Sequence of protein 2:
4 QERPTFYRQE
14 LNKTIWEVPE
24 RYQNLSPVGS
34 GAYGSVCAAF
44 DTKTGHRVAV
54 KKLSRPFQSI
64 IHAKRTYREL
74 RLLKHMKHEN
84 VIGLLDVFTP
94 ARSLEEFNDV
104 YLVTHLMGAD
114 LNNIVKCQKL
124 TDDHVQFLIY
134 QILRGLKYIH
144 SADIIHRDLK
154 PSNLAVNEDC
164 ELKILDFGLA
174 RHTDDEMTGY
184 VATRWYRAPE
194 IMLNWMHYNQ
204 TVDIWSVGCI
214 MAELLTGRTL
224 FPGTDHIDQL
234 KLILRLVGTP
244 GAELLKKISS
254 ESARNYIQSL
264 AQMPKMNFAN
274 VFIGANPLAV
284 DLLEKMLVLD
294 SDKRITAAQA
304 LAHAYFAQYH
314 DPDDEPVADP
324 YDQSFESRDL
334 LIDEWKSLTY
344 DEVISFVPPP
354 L

Residue-level contacts at the interface:
Residue A112 in protein 2 contacts residue M26 in protein 1 (closest heavy-atom distance 3.7 Å).
Residue E161 in protein 2 is in contact with residue L24 in protein 1 (closest heavy-atom distance 2.9 Å).
Residue T219 in protein 2 contacts residue S6 in protein 1 (closest heavy-atom distance 3.3 Å).
Residue E161 in protein 2 interacts with residue S23 in protein 1 (closest heavy-atom distance 3.1 Å).
Residue L218 in protein 2 contacts residue S6 in protein 1 (closest heavy-atom distance 2.8 Å).
Residue G220 in protein 2 is in contact with residue S6 in protein 1 (closest heavy-atom distance 3.6 Å).
Residue V274 in protein 2 interacts with residue Y3 in protein 1 (closest heavy-atom distance 2.8 Å).
Residue I276 in protein 2 interacts with residue V2 in protein 1 (closest heavy-atom distance 3.7 Å).
Residue F275 in protein 2 contacts residue Y3 in protein 1 (closest heavy-atom distance 3.4 Å).
Residue H127 in protein 2 is in contact with residue S23 in protein 1 (closest heavy-atom distance 2.8 Å).
Residue L123 in protein 2 interacts with residue S6 in protein 1 (closest heavy-atom distance 4.2 Å).
Residue C163 in protein 2 interacts with residue L22 in protein 1 (closest heavy-atom distance 3.8 Å).
Residue A278 in protein 2 interacts with residue V5 in protein 1 (closest heavy-atom distance 3.5 Å).
Residue C163 in protein 2 contacts residue L24 in protein 1 (closest heavy-atom distance 4.0 Å).
Residue D126 in protein 2 interacts with residue L22 in protein 1 (closest heavy-atom distance 3.5 Å).
Residue T219 in protein 2 is in contact with residue P4 in protein 1 (closest heavy-atom distance 3.9 Å).
Residue I276 in protein 2 interacts with residue V5 in protein 1 (closest heavy-atom distance 2.8 Å).
Residue G277 in protein 2 contacts residue P8 in protein 1 (closest heavy-atom distance 3.7 Å).
Residue G277 in protein 2 contacts residue Y9 in protein 1 (closest heavy-atom distance 2.9 Å).
Residue D125 in protein 2 is in contact with residue Y9 in protein 1 (closest heavy-atom distance 3.7 Å).
Residue Q121 in protein 2 is in contact with residue V25 in protein 1 (closest heavy-atom distance 3.0 Å).
Residue L218 in protein 2 is in contact with residue V5 in protein 1 (closest heavy-atom distance 3.3 Å).
Residue T219 in protein 2 contacts residue V5 in protein 1 (closest heavy-atom distance 4.2 Å).
Residue T219 in protein 2 interacts with residue Y3 in protein 1 (closest heavy-atom distance 3.3 Å).
Residue D162 in protein 2 contacts residue L22 in protein 1 (closest heavy-atom distance 3.7 Å).
Residue V159 in protein 2 is in contact with residue L24 in protein 1 (closest heavy-atom distance 3.8 Å).
Residue A278 in protein 2 is in contact with residue Y9 in protein 1 (closest heavy-atom distance 3.9 Å).
Residue L123 in protein 2 interacts with residue L24 in protein 1 (closest heavy-atom distance 3.6 Å).
Residue K122 in protein 2 interacts with residue S6 in protein 1 (closest heavy-atom distance 3.4 Å).
Residue V159 in protein 2 interacts with residue M26 in protein 1 (closest heavy-atom distance 4.2 Å).
Residue I117 in protein 2 interacts with residue M26 in protein 1 (closest heavy-atom distance 3.9 Å).
Residue H127 in protein 2 interacts with residue L24 in protein 1 (closest heavy-atom distance 3.9 Å).
Residue Y312 in protein 2 contacts residue L22 in protein 1 (closest heavy-atom distance 3.7 Å).
Residue E161 in protein 2 interacts with residue M26 in protein 1 (closest heavy-atom distance 3.4 Å).
Residue N273 in protein 2 contacts residue V2 in protein 1 (closest heavy-atom distance 3.7 Å).
Residue I276 in protein 2 contacts residue P4 in protein 1 (closest heavy-atom distance 3.4 Å).
Residue V274 in protein 2 contacts residue P4 in protein 1 (closest heavy-atom distance 4.1 Å).
Residue N160 in protein 2 contacts residue M26 in protein 1 (closest heavy-atom distance 3.7 Å).
Residue E161 in protein 2 contacts residue L22 in protein 1 (closest heavy-atom distance 4.2 Å).
Residue P280 in protein 2 contacts residue Y9 in protein 1 (closest heavy-atom distance 4.1 Å).
Residue G111 in protein 2 is in contact with residue M26 in protein 1 (closest heavy-atom distance 3.6 Å).
Residue I117 in protein 2 contacts residue V25 in protein 1 (closest heavy-atom distance 3.6 Å).
Residue G277 in protein 2 is in contact with residue V5 in protein 1 (closest heavy-atom distance 3.6 Å).
Residue I117 in protein 2 is in contact with residue L24 in protein 1 (closest heavy-atom distance 4.0 Å).
Residue F130 in protein 2 contacts residue L22 in protein 1 (closest heavy-atom distance 3.6 Å).
Residue H127 in protein 2 interacts with residue L22 in protein 1 (closest heavy-atom distance 4.0 Å).
Residue L123 in protein 2 contacts residue V7 in protein 1 (closest heavy-atom distance 3.6 Å).
Residue K122 in protein 2 contacts residue V7 in protein 1 (closest heavy-atom distance 4.0 Å).
Residue I276 in protein 2 is in contact with residue Y3 in protein 1 (closest heavy-atom distance 3.6 Å).
Residue A112 in protein 2 contacts residue P27 in protein 1 (closest heavy-atom distance 4.0 Å).
Residue T222 in protein 2 is in contact with residue Y3 in protein 1 (closest heavy-atom distance 3.6 Å).
Residue R221 in protein 2 interacts with residue Y3 in protein 1 (closest heavy-atom distance 4.2 Å).
Residue Q121 in protein 2 is in contact with residue L24 in protein 1 (closest heavy-atom distance 3.4 Å).
Residue N160 in protein 2 interacts with residue L24 in protein 1 (closest heavy-atom distance 3.6 Å).
Residue V274 in protein 2 is in contact with residue V2 in protein 1 (closest heavy-atom distance 3.8 Å).
Residue T124 in protein 2 is in contact with residue V7 in protein 1 (closest heavy-atom distance 4.1 Å).
Residue N279 in protein 2 is in contact with residue Y9 in protein 1 (closest heavy-atom distance 3.2 Å).
Residue N116 in protein 2 interacts with residue P27 in protein 1 (closest heavy-atom distance 3.6 Å).
Residue L223 in protein 2 contacts residue Y3 in protein 1 (closest heavy-atom distance 3.4 Å).
Residue C120 in protein 2 is in contact with residue P27 in protein 1 (closest heavy-atom distance 4.1 Å).

Sequence of protein 1:
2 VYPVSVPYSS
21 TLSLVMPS

These two protein chains interact to form a complex.